Sequence of the first protein:
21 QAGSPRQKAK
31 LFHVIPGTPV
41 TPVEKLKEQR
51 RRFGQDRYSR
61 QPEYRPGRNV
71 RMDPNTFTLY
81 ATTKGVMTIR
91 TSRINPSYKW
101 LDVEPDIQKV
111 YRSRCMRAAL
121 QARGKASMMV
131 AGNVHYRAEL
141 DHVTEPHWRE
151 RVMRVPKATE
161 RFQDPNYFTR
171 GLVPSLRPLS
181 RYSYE

The following describes two proteins that form a bound complex.

Interface contacts:
Residue R136 in the second protein contacts residue G124 in the first protein (closest heavy-atom distance 3.5 Å).
Residue L133 in the second protein contacts residue R123 in the first protein (closest heavy-atom distance 3.9 Å).
Residue L133 in the second protein contacts residue A122 in the first protein (closest heavy-atom distance 3.3 Å).
Residue E132 in the second protein interacts with residue R123 in the first protein (closest heavy-atom distance 4.1 Å).
Residue P135 in the second protein interacts with residue A122 in the first protein (closest heavy-atom distance 4.1 Å).
Residue E131 in the second protein interacts with residue R123 in the first protein (closest heavy-atom distance 3.5 Å).
Residue E132 in the second protein interacts with residue K125 in the first protein (closest heavy-atom distance 4.3 Å).
Residue R136 in the second protein interacts with residue R123 in the first protein (closest heavy-atom distance 4.3 Å).
Residue L134 in the second protein interacts with residue A122 in the first protein (closest heavy-atom distance 5.0 Å).
Residue E132 in the second protein contacts residue A122 in the first protein (closest heavy-atom distance 4.9 Å).

Sequence of the second protein:
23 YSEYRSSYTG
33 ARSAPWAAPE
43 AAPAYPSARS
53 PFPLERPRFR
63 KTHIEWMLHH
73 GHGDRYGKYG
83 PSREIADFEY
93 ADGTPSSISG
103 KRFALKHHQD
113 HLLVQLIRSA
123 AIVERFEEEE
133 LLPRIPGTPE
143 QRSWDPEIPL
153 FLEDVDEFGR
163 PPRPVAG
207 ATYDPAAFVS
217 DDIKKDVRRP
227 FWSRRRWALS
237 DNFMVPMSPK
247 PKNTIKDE